These two protein chains interact to form a complex.

Sequence of the second protein:
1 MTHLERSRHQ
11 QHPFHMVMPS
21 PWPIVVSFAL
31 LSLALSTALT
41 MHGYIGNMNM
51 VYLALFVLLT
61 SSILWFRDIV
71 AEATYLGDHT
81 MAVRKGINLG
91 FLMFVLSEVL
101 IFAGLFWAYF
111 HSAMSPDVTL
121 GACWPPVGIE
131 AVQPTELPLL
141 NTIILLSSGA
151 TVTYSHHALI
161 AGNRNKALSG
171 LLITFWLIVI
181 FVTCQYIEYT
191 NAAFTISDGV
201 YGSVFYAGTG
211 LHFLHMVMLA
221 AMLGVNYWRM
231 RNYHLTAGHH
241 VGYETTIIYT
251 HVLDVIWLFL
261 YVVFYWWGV

Sequence of the first protein:
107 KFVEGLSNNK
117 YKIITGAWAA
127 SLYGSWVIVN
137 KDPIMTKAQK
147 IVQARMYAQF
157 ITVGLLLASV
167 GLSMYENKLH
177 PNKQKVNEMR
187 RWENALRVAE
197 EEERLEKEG

Interface contacts:
Residue I247 in the second protein contacts residue V148 in the first protein (closest heavy-atom distance 4.5 Å).
Residue I248 in the second protein is in contact with residue R151 in the first protein (closest heavy-atom distance 3.9 Å).
Residue I160 in the second protein contacts residue Q145 in the first protein (closest heavy-atom distance 4.7 Å).
Residue H157 in the second protein contacts residue M141 in the first protein (closest heavy-atom distance 4.8 Å).
Residue H251 in the second protein is in contact with residue R151 in the first protein (closest heavy-atom distance 3.5 Å).
Residue L258 in the second protein contacts residue Q155 in the first protein (closest heavy-atom distance 3.4 Å).
Residue T153 in the second protein interacts with residue Q149 in the first protein (closest heavy-atom distance 3.3 Å).
Residue V255 in the second protein contacts residue W124 in the first protein (closest heavy-atom distance 3.7 Å).
Residue H251 in the second protein interacts with residue V148 in the first protein (closest heavy-atom distance 3.4 Å).
Residue W266 in the second protein is in contact with residue L162 in the first protein (closest heavy-atom distance 3.5 Å).
Residue W266 in the second protein interacts with residue Y117 in the first protein (closest heavy-atom distance 3.2 Å).
Residue F259 in the second protein is in contact with residue W124 in the first protein (closest heavy-atom distance 3.8 Å).
Residue H157 in the second protein is in contact with residue Q149 in the first protein (closest heavy-atom distance 3.7 Å).
Residue T153 in the second protein interacts with residue M152 in the first protein (closest heavy-atom distance 5.0 Å).
Residue C123 in the second protein contacts residue Q180 in the first protein (closest heavy-atom distance 4.8 Å).
Residue A150 in the second protein is in contact with residue M152 in the first protein (closest heavy-atom distance 3.4 Å).
Residue V262 in the second protein is in contact with residue L162 in the first protein (closest heavy-atom distance 4.8 Å).
Residue H251 in the second protein interacts with residue M152 in the first protein (closest heavy-atom distance 3.5 Å).
Residue L258 in the second protein contacts residue V159 in the first protein (closest heavy-atom distance 4.3 Å).
Residue L146 in the second protein interacts with residue Q155 in the first protein (closest heavy-atom distance 3.7 Å).
Residue T153 in the second protein is in contact with residue V148 in the first protein (closest heavy-atom distance 3.5 Å).
Residue W266 in the second protein contacts residue L163 in the first protein (closest heavy-atom distance 4.9 Å).
Residue W266 in the second protein interacts with residue V166 in the first protein (closest heavy-atom distance 4.0 Å).
Residue T142 in the second protein interacts with residue V159 in the first protein (closest heavy-atom distance 4.6 Å).
Residue Y261 in the second protein is in contact with residue V159 in the first protein (closest heavy-atom distance 4.8 Å).
Residue I248 in the second protein interacts with residue A144 in the first protein (closest heavy-atom distance 4.2 Å).
Residue L146 in the second protein contacts residue M152 in the first protein (closest heavy-atom distance 3.5 Å).
Residue T135 in the second protein interacts with residue L163 in the first protein (closest heavy-atom distance 4.7 Å).
Residue H157 in the second protein is in contact with residue Q145 in the first protein (closest heavy-atom distance 2.8 Å).
Residue V252 in the second protein interacts with residue R151 in the first protein (closest heavy-atom distance 4.5 Å).
Residue W267 in the second protein contacts residue K118 in the first protein (closest heavy-atom distance 4.1 Å).
Residue V269 in the second protein interacts with residue Y117 in the first protein (closest heavy-atom distance 4.8 Å).
Residue G149 in the second protein is in contact with residue M152 in the first protein (closest heavy-atom distance 3.7 Å).
Residue H156 in the second protein contacts residue Q145 in the first protein (closest heavy-atom distance 3.1 Å).
Residue L139 in the second protein is in contact with residue L163 in the first protein (closest heavy-atom distance 3.9 Å).
Residue Y261 in the second protein interacts with residue L162 in the first protein (closest heavy-atom distance 4.7 Å).
Residue I160 in the second protein is in contact with residue M141 in the first protein (closest heavy-atom distance 4.8 Å).
Residue L146 in the second protein contacts residue V159 in the first protein (closest heavy-atom distance 4.4 Å).
Residue V255 in the second protein contacts residue R151 in the first protein (closest heavy-atom distance 4.1 Å).
Residue V255 in the second protein interacts with residue Q155 in the first protein (closest heavy-atom distance 5.0 Å).
Residue I248 in the second protein contacts residue V148 in the first protein (closest heavy-atom distance 3.8 Å).
Residue L146 in the second protein contacts residue F156 in the first protein (closest heavy-atom distance 3.6 Å).
Residue W267 in the second protein contacts residue Y117 in the first protein (closest heavy-atom distance 3.5 Å).